Sequence of protein 2:
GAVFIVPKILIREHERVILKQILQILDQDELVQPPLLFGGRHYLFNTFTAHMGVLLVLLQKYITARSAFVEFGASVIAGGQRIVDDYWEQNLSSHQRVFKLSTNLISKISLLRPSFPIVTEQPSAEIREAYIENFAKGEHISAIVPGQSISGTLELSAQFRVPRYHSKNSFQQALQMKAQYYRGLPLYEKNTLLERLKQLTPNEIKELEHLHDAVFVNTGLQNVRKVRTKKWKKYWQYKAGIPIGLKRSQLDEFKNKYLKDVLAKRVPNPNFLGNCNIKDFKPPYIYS

Interface contacts:
Residue L738 in protein 1 contacts residue Y496 in protein 2 (closest heavy-atom distance 2.9 Å).
Residue F472 in protein 1 is in contact with residue G296 in protein 2 (closest heavy-atom distance 3.5 Å).
Residue R470 in protein 1 is in contact with residue G296 in protein 2 (closest heavy-atom distance 3.4 Å).
Residue T505 in protein 1 interacts with residue A294 in protein 2 (closest heavy-atom distance 3.5 Å).
Residue Y415 in protein 1 interacts with residue N558 in protein 2 (closest heavy-atom distance 3.7 Å).
Residue P740 in protein 1 contacts residue Y496 in protein 2 (closest heavy-atom distance 3.7 Å).
Residue E584 in protein 1 interacts with residue T490 in protein 2 (closest heavy-atom distance 3.3 Å).
Residue D744 in protein 1 is in contact with residue Q306 in protein 2 (closest heavy-atom distance 3.5 Å).
Residue F501 in protein 1 interacts with residue F293 in protein 2 (closest heavy-atom distance 3.5 Å).
Residue L652 in protein 1 is in contact with residue L312 in protein 2 (closest heavy-atom distance 3.1 Å).
Residue D744 in protein 1 is in contact with residue K500 in protein 2 (closest heavy-atom distance 3.5 Å).
Residue S736 in protein 1 interacts with residue Q306 in protein 2 (closest heavy-atom distance 3.6 Å).
Residue L585 in protein 1 contacts residue R489 in protein 2 (closest heavy-atom distance 3.5 Å).
Residue Y639 in protein 1 contacts residue E468 in protein 2 (closest heavy-atom distance 2.7 Å).
Residue Y752 in protein 1 interacts with residue R547 in protein 2 (closest heavy-atom distance 3.0 Å).
Residue E584 in protein 1 is in contact with residue R486 in protein 2 (closest heavy-atom distance 3.5 Å).
Residue V745 in protein 1 is in contact with residue R286 in protein 2 (closest heavy-atom distance 3.3 Å).
Residue M739 in protein 1 interacts with residue Q306 in protein 2 (closest heavy-atom distance 2.6 Å).
Residue N651 in protein 1 contacts residue L314 in protein 2 (closest heavy-atom distance 2.5 Å).
Residue T737 in protein 1 interacts with residue Q306 in protein 2 (closest heavy-atom distance 3.2 Å).
Residue E502 in protein 1 contacts residue K295 in protein 2 (closest heavy-atom distance 3.6 Å).
Residue T649 in protein 1 interacts with residue S315 in protein 2 (closest heavy-atom distance 3.6 Å).
Residue L652 in protein 1 interacts with residue T311 in protein 2 (closest heavy-atom distance 3.2 Å).
Residue Q466 in protein 1 is in contact with residue H298 in protein 2 (closest heavy-atom distance 3.0 Å).
Residue Y415 in protein 1 is in contact with residue P551 in protein 2 (closest heavy-atom distance 3.4 Å).
Residue F472 in protein 1 contacts residue F293 in protein 2 (closest heavy-atom distance 3.5 Å).
Residue Y415 in protein 1 is in contact with residue C557 in protein 2 (closest heavy-atom distance 3.5 Å).
Residue V745 in protein 1 is in contact with residue E287 in protein 2 (closest heavy-atom distance 3.7 Å).
Residue P650 in protein 1 is in contact with residue L314 in protein 2 (closest heavy-atom distance 3.7 Å).
Residue T505 in protein 1 interacts with residue K295 in protein 2 (closest heavy-atom distance 3.6 Å).
Residue V745 in protein 1 interacts with residue I290 in protein 2 (closest heavy-atom distance 3.4 Å).
Residue V749 in protein 1 contacts residue A501 in protein 2 (closest heavy-atom distance 3.3 Å).
Residue S751 in protein 1 contacts residue N550 in protein 2 (closest heavy-atom distance 3.1 Å).
Residue N555 in protein 1 interacts with residue G310 in protein 2 (closest heavy-atom distance 3.5 Å).
Residue S751 in protein 1 contacts residue P549 in protein 2 (closest heavy-atom distance 3.5 Å).
Residue Y752 in protein 1 contacts residue V548 in protein 2 (closest heavy-atom distance 3.1 Å).
Residue Q654 in protein 1 contacts residue T311 in protein 2 (closest heavy-atom distance 3.6 Å).
Residue E750 in protein 1 interacts with residue D522 in protein 2 (closest heavy-atom distance 3.4 Å).
Residue V749 in protein 1 interacts with residue K500 in protein 2 (closest heavy-atom distance 3.4 Å).
Residue Q466 in protein 1 is in contact with residue G296 in protein 2 (closest heavy-atom distance 3.7 Å).
Residue E584 in protein 1 contacts residue R489 in protein 2 (closest heavy-atom distance 2.8 Å).
Residue P740 in protein 1 interacts with residue Q306 in protein 2 (closest heavy-atom distance 3.2 Å).
Residue L653 in protein 1 interacts with residue E313 in protein 2 (closest heavy-atom distance 3.5 Å).
Residue E582 in protein 1 contacts residue R486 in protein 2 (closest heavy-atom distance 3.5 Å).
Residue Y752 in protein 1 is in contact with residue D522 in protein 2 (closest heavy-atom distance 2.8 Å).
Residue S751 in protein 1 contacts residue N552 in protein 2 (closest heavy-atom distance 2.8 Å).
Residue E584 in protein 1 contacts residue W493 in protein 2 (closest heavy-atom distance 3.5 Å).
Residue T737 in protein 1 is in contact with residue K500 in protein 2 (closest heavy-atom distance 3.6 Å).
Residue F472 in protein 1 interacts with residue H298 in protein 2 (closest heavy-atom distance 3.4 Å).
Residue N651 in protein 1 contacts residue L312 in protein 2 (closest heavy-atom distance 3.6 Å).
Residue R640 in protein 1 interacts with residue H471 in protein 2 (closest heavy-atom distance 3.2 Å).
Residue F472 in protein 1 interacts with residue E297 in protein 2 (closest heavy-atom distance 3.4 Å).
Residue R500 in protein 1 interacts with residue A294 in protein 2 (closest heavy-atom distance 3.3 Å).
Residue G741 in protein 1 interacts with residue Q306 in protein 2 (closest heavy-atom distance 2.8 Å).
Residue V743 in protein 1 is in contact with residue V303 in protein 2 (closest heavy-atom distance 3.7 Å).
Residue S751 in protein 1 interacts with residue F553 in protein 2 (closest heavy-atom distance 3.4 Å).
Residue Y752 in protein 1 interacts with residue N550 in protein 2 (closest heavy-atom distance 3.7 Å).
Residue G742 in protein 1 is in contact with residue Q306 in protein 2 (closest heavy-atom distance 2.9 Å).
Residue Y499 in protein 1 interacts with residue F293 in protein 2 (closest heavy-atom distance 3.5 Å).
Residue F501 in protein 1 contacts residue A294 in protein 2 (closest heavy-atom distance 3.6 Å).

Sequence of protein 1:
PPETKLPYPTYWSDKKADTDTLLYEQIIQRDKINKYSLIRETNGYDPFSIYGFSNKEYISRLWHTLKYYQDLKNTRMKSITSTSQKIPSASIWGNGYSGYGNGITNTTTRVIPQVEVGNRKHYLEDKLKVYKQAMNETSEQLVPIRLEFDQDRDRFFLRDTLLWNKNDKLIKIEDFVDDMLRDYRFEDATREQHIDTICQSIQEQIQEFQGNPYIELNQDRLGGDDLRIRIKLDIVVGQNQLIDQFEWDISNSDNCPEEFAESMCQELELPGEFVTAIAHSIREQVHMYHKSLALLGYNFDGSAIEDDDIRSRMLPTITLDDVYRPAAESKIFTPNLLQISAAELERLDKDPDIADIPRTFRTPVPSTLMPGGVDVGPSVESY

The following describes two proteins that form a bound complex.